Sequence of the first protein:
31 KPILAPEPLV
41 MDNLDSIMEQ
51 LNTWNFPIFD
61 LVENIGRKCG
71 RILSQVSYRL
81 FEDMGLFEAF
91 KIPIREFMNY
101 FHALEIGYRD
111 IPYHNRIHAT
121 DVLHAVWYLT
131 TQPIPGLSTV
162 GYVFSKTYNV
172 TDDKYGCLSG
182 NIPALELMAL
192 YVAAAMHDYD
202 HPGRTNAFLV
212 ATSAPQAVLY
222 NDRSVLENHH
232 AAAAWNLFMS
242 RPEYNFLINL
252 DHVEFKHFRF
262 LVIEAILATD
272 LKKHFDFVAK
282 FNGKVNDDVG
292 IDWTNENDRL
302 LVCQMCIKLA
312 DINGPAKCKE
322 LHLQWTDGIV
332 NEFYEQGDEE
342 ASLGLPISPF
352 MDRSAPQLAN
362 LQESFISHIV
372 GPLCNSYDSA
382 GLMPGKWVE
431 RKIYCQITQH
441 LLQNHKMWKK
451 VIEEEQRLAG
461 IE

These two protein chains interact to form a complex.

Contacts between the two chains:
Residue P350 in the first protein interacts with residue I562 in the second protein (closest heavy-atom distance 3.1 Å).
Residue I370 in the first protein interacts with residue Y560 in the second protein (closest heavy-atom distance 4.9 Å).
Residue L362 in the first protein interacts with residue L559 in the second protein (closest heavy-atom distance 4.1 Å).
Residue S349 in the first protein interacts with residue I562 in the second protein (closest heavy-atom distance 4.9 Å).
Residue A208 in the first protein contacts residue I562 in the second protein (closest heavy-atom distance 3.8 Å).
Residue A208 in the first protein is in contact with residue G564 in the second protein (closest heavy-atom distance 4.9 Å).
Residue M352 in the first protein is in contact with residue I562 in the second protein (closest heavy-atom distance 4.0 Å).
Residue L272 in the first protein interacts with residue I565 in the second protein (closest heavy-atom distance 3.9 Å).
Residue F334 in the first protein contacts residue I562 in the second protein (closest heavy-atom distance 4.5 Å).
Residue F351 in the first protein contacts residue L559 in the second protein (closest heavy-atom distance 4.1 Å).
Residue L272 in the first protein contacts residue I563 in the second protein (closest heavy-atom distance 3.3 Å).
Residue A208 in the first protein interacts with residue Q561 in the second protein (closest heavy-atom distance 4.1 Å).
Residue S365 in the first protein contacts residue L559 in the second protein (closest heavy-atom distance 3.6 Å).
Residue T206 in the first protein interacts with residue I562 in the second protein (closest heavy-atom distance 4.4 Å).
Residue H369 in the first protein is in contact with residue L559 in the second protein (closest heavy-atom distance 4.0 Å).
Residue F276 in the first protein interacts with residue Y560 in the second protein (closest heavy-atom distance 3.6 Å).
Residue K273 in the first protein interacts with residue G564 in the second protein (closest heavy-atom distance 3.8 Å).
Residue F366 in the first protein interacts with residue L559 in the second protein (closest heavy-atom distance 4.0 Å).
Residue Q358 in the first protein is in contact with residue N558 in the second protein (closest heavy-atom distance 4.9 Å).
Residue F351 in the first protein is in contact with residue N558 in the second protein (closest heavy-atom distance 3.5 Å).
Residue P350 in the first protein is in contact with residue N558 in the second protein (closest heavy-atom distance 3.5 Å).
Residue K273 in the first protein interacts with residue I565 in the second protein (closest heavy-atom distance 3.9 Å).
Residue F276 in the first protein interacts with residue I565 in the second protein (closest heavy-atom distance 3.5 Å).
Residue P350 in the first protein is in contact with residue Q561 in the second protein (closest heavy-atom distance 4.0 Å).
Residue H369 in the first protein is in contact with residue A556 in the second protein (closest heavy-atom distance 3.4 Å).
Residue I370 in the first protein contacts residue I563 in the second protein (closest heavy-atom distance 3.8 Å).
Residue H369 in the first protein interacts with residue Y560 in the second protein (closest heavy-atom distance 3.4 Å).
Residue S365 in the first protein is in contact with residue A556 in the second protein (closest heavy-atom distance 4.7 Å).
Residue I370 in the first protein contacts residue L559 in the second protein (closest heavy-atom distance 3.9 Å).
Residue F351 in the first protein interacts with residue I562 in the second protein (closest heavy-atom distance 3.5 Å).
Residue K273 in the first protein is in contact with residue I563 in the second protein (closest heavy-atom distance 3.7 Å).

Sequence of the second protein:
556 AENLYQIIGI